Sequence of chain A:
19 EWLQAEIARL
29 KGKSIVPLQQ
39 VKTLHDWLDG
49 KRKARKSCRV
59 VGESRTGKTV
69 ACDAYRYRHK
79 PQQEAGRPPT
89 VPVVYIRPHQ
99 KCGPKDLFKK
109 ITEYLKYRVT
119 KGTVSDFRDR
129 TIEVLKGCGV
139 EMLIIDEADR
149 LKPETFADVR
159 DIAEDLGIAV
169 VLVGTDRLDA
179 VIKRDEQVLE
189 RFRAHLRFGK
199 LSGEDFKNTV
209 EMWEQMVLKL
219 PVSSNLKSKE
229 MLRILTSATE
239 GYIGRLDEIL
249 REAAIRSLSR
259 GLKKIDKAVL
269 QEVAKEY

The following describes two proteins that form a bound complex.

Residue-level contacts at the interface:
Residue L230 in chain A contacts residue E580 in chain B (closest heavy-atom distance 4.9 Å).
Residue S200 in chain A interacts with residue G583 in chain B (closest heavy-atom distance 4.6 Å).
Residue T234 in chain A is in contact with residue E580 in chain B (closest heavy-atom distance 4.8 Å).
Residue R231 in chain A interacts with residue E576 in chain B (closest heavy-atom distance 4.9 Å).
Residue R231 in chain A interacts with residue E580 in chain B (closest heavy-atom distance 4.8 Å).

Sequence of chain B:
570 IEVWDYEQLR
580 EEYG